Sequence of chain A:
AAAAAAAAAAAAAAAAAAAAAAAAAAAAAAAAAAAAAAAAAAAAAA

This data describes a binding interaction between two proteins.

Contacts between the two chains:
Residue T298 in chain B interacts with residue A26 in chain A (closest heavy-atom distance 4.2 Å).
Residue T298 in chain B interacts with residue A30 in chain A (closest heavy-atom distance 4.6 Å).
Residue V294 in chain B interacts with residue A22 in chain A (closest heavy-atom distance 4.3 Å).
Residue R299 in chain B is in contact with residue A29 in chain A (closest heavy-atom distance 3.7 Å).
Residue Y295 in chain B is in contact with residue A29 in chain A (closest heavy-atom distance 3.4 Å).
Residue V294 in chain B is in contact with residue A25 in chain A (closest heavy-atom distance 3.4 Å).
Residue Y295 in chain B is in contact with residue A28 in chain A (closest heavy-atom distance 4.0 Å).
Residue T298 in chain B is in contact with residue A25 in chain A (closest heavy-atom distance 4.6 Å).
Residue R299 in chain B is in contact with residue A32 in chain A (closest heavy-atom distance 4.3 Å).
Residue T298 in chain B interacts with residue A29 in chain A (closest heavy-atom distance 3.6 Å).
Residue A304 in chain B is in contact with residue A33 in chain A (closest heavy-atom distance 3.2 Å).
Residue Y295 in chain B is in contact with residue A32 in chain A (closest heavy-atom distance 4.9 Å).
Residue W303 in chain B is in contact with residue A33 in chain A (closest heavy-atom distance 3.6 Å).
Residue Y295 in chain B contacts residue A25 in chain A (closest heavy-atom distance 3.7 Å).
Residue V294 in chain B contacts residue A26 in chain A (closest heavy-atom distance 4.6 Å).
Residue A304 in chain B is in contact with residue A36 in chain A (closest heavy-atom distance 4.5 Å).
Residue V294 in chain B contacts residue A21 in chain A (closest heavy-atom distance 5.0 Å).
Residue W303 in chain B contacts residue A34 in chain A (closest heavy-atom distance 4.5 Å).
Residue A304 in chain B interacts with residue A37 in chain A (closest heavy-atom distance 3.8 Å).
Residue W303 in chain B contacts residue A30 in chain A (closest heavy-atom distance 3.4 Å).

Sequence of chain B:
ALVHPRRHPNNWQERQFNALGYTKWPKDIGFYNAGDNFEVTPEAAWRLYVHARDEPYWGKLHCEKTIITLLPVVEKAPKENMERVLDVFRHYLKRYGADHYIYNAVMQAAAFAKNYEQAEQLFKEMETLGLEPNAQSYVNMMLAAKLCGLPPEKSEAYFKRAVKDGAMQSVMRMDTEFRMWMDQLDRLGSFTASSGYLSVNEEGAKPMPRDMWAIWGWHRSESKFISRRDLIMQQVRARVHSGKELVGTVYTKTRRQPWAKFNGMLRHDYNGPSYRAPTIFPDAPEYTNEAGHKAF